Contacts between the two chains:
Residue R91 in the first protein is in contact with residue L31 in the second protein (closest heavy-atom distance 4.8 Å).
Residue R91 in the first protein contacts residue Y32 in the second protein (closest heavy-atom distance 3.0 Å).
Residue R92 in the first protein is in contact with residue G33 in the second protein (closest heavy-atom distance 4.5 Å).
Residue R92 in the first protein contacts residue K34 in the second protein (closest heavy-atom distance 4.7 Å).
Residue G90 in the first protein interacts with residue K34 in the second protein (closest heavy-atom distance 3.0 Å).
Residue R91 in the first protein is in contact with residue G33 in the second protein (closest heavy-atom distance 3.7 Å).
Residue R91 in the first protein interacts with residue K34 in the second protein (closest heavy-atom distance 4.0 Å).

Sequence of the first protein:
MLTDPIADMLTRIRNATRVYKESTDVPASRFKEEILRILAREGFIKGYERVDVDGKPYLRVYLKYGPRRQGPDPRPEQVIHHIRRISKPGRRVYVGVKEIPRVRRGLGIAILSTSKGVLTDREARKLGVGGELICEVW

These two protein chains interact to form a complex.

Sequence of the second protein:
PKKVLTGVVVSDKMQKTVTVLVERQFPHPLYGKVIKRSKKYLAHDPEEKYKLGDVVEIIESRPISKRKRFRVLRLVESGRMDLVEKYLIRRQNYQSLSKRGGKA